The following describes two proteins that form a bound complex.

Residue-level contacts at the interface:
Residue H307 in protein 1 is in contact with residue V304 in protein 2 (closest heavy-atom distance 3.4 Å).
Residue K202 in protein 1 contacts residue L38 in protein 2 (closest heavy-atom distance 3.7 Å).
Residue D105 in protein 1 is in contact with residue Q39 in protein 2 (closest heavy-atom distance 3.0 Å).
Residue I300 in protein 1 interacts with residue I300 in protein 2 (closest heavy-atom distance 3.7 Å).
Residue V113 in protein 1 interacts with residue V121 in protein 2 (closest heavy-atom distance 3.6 Å).
Residue F288 in protein 1 contacts residue F288 in protein 2 (closest heavy-atom distance 3.7 Å).
Residue F112 in protein 1 interacts with residue K133 in protein 2 (closest heavy-atom distance 3.7 Å).
Residue R107 in protein 1 interacts with residue T60 in protein 2 (closest heavy-atom distance 3.6 Å).
Residue R199 in protein 1 interacts with residue S56 in protein 2 (closest heavy-atom distance 2.9 Å).
Residue R199 in protein 1 interacts with residue T60 in protein 2 (closest heavy-atom distance 3.3 Å).
Residue V285 in protein 1 contacts residue V285 in protein 2 (closest heavy-atom distance 3.5 Å).
Residue K64 in protein 1 interacts with residue K35 in protein 2 (closest heavy-atom distance 3.3 Å).
Residue V321 in protein 1 contacts residue V321 in protein 2 (closest heavy-atom distance 3.5 Å).
Residue M150 in protein 1 is in contact with residue P55 in protein 2 (closest heavy-atom distance 3.7 Å).
Residue R107 in protein 1 interacts with residue V108 in protein 2 (closest heavy-atom distance 3.0 Å).
Residue T201 in protein 1 interacts with residue S21 in protein 2 (closest heavy-atom distance 3.0 Å).
Residue G114 in protein 1 is in contact with residue V121 in protein 2 (closest heavy-atom distance 3.4 Å).
Residue L181 in protein 1 interacts with residue R123 in protein 2 (closest heavy-atom distance 3.3 Å).
Residue P180 in protein 1 is in contact with residue R123 in protein 2 (closest heavy-atom distance 3.5 Å).
Residue D297 in protein 1 interacts with residue D297 in protein 2 (closest heavy-atom distance 3.3 Å).
Residue I117 in protein 1 is in contact with residue L120 in protein 2 (closest heavy-atom distance 3.4 Å).
Residue R199 in protein 1 is in contact with residue D57 in protein 2 (closest heavy-atom distance 3.4 Å).
Residue N148 in protein 1 is in contact with residue S131 in protein 2 (closest heavy-atom distance 3.8 Å).
Residue F112 in protein 1 contacts residue R123 in protein 2 (closest heavy-atom distance 3.7 Å).
Residue G146 in protein 1 is in contact with residue R123 in protein 2 (closest heavy-atom distance 2.9 Å).
Residue N148 in protein 1 is in contact with residue P55 in protein 2 (closest heavy-atom distance 3.6 Å).
Residue M150 in protein 1 is in contact with residue S56 in protein 2 (closest heavy-atom distance 3.2 Å).
Residue R199 in protein 1 contacts residue W58 in protein 2 (closest heavy-atom distance 2.9 Å).
Residue L293 in protein 1 contacts residue D297 in protein 2 (closest heavy-atom distance 3.4 Å).
Residue R270 in protein 1 contacts residue M284 in protein 2 (closest heavy-atom distance 3.7 Å).
Residue E303 in protein 1 contacts residue V304 in protein 2 (closest heavy-atom distance 3.0 Å).
Residue K64 in protein 1 interacts with residue F34 in protein 2 (closest heavy-atom distance 3.1 Å).
Residue R199 in protein 1 contacts residue Q39 in protein 2 (closest heavy-atom distance 3.5 Å).
Residue V285 in protein 1 contacts residue D287 in protein 2 (closest heavy-atom distance 3.3 Å).
Residue H307 in protein 1 contacts residue I311 in protein 2 (closest heavy-atom distance 3.7 Å).
Residue L314 in protein 1 interacts with residue Q315 in protein 2 (closest heavy-atom distance 3.4 Å).
Residue F112 in protein 1 interacts with residue G122 in protein 2 (closest heavy-atom distance 3.3 Å).
Residue S269 in protein 1 contacts residue Y7 in protein 2 (closest heavy-atom distance 3.3 Å).
Residue S151 in protein 1 interacts with residue S56 in protein 2 (closest heavy-atom distance 2.7 Å).
Residue R324 in protein 1 contacts residue V325 in protein 2 (closest heavy-atom distance 3.1 Å).
Residue R199 in protein 1 interacts with residue R22 in protein 2 (closest heavy-atom distance 3.6 Å).
Residue D9 in protein 1 is in contact with residue P8 in protein 2 (closest heavy-atom distance 3.6 Å).
Residue A116 in protein 1 is in contact with residue L120 in protein 2 (closest heavy-atom distance 3.5 Å).
Residue V145 in protein 1 contacts residue R123 in protein 2 (closest heavy-atom distance 3.1 Å).
Residue V118 in protein 1 is in contact with residue L120 in protein 2 (closest heavy-atom distance 3.6 Å).
Residue K202 in protein 1 interacts with residue Q20 in protein 2 (closest heavy-atom distance 3.7 Å).
Residue F288 in protein 1 interacts with residue Q290 in protein 2 (closest heavy-atom distance 3.2 Å).
Residue A115 in protein 1 interacts with residue L120 in protein 2 (closest heavy-atom distance 3.4 Å).
Residue I300 in protein 1 interacts with residue M301 in protein 2 (closest heavy-atom distance 3.6 Å).
Residue H307 in protein 1 contacts residue K308 in protein 2 (closest heavy-atom distance 3.6 Å).
Residue G200 in protein 1 interacts with residue R22 in protein 2 (closest heavy-atom distance 3.8 Å).
Residue K64 in protein 1 interacts with residue G36 in protein 2 (closest heavy-atom distance 3.1 Å).
Residue A115 in protein 1 interacts with residue V121 in protein 2 (closest heavy-atom distance 3.1 Å).
Residue G200 in protein 1 interacts with residue S21 in protein 2 (closest heavy-atom distance 3.2 Å).
Residue E197 in protein 1 contacts residue S56 in protein 2 (closest heavy-atom distance 3.1 Å).
Residue V144 in protein 1 contacts residue R123 in protein 2 (closest heavy-atom distance 3.6 Å).
Residue T296 in protein 1 interacts with residue D297 in protein 2 (closest heavy-atom distance 3.6 Å).
Residue D272 in protein 1 is in contact with residue E33 in protein 2 (closest heavy-atom distance 3.7 Å).
Residue F112 in protein 1 is in contact with residue V121 in protein 2 (closest heavy-atom distance 3.8 Å).
Residue L293 in protein 1 contacts residue Q290 in protein 2 (closest heavy-atom distance 3.7 Å).

Sequence of protein 2:
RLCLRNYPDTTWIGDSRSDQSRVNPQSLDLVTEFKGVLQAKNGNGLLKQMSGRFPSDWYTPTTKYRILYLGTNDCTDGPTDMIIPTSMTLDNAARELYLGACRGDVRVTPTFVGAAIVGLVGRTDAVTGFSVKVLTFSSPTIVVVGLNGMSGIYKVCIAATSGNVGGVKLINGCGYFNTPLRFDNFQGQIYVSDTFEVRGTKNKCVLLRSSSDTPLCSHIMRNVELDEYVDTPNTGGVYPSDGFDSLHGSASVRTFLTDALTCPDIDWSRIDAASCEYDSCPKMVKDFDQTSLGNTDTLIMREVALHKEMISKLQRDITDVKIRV

Sequence of protein 1:
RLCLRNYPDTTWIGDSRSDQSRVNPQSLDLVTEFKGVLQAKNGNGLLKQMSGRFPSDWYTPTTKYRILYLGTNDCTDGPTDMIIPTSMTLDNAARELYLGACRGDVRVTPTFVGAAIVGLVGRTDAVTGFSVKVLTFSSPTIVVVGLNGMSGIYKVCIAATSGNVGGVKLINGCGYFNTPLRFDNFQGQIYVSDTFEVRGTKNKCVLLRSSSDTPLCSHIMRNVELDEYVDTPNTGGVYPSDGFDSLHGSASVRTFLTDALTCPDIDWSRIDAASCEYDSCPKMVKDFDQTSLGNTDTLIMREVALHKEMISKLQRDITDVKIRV